Sequence of the second protein:
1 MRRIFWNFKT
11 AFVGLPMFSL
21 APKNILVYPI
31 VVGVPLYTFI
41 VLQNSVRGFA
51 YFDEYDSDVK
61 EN

Sequence of the first protein:
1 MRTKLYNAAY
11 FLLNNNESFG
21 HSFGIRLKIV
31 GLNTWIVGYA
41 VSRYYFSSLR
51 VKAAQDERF

Residue-level contacts at the interface:
Residue T10 in the second protein is in contact with residue N15 in the first protein (closest heavy-atom distance 3.1 Å).
Residue N24 in the second protein is in contact with residue K28 in the first protein (closest heavy-atom distance 3.2 Å).
Residue V13 in the second protein interacts with residue Y10 in the first protein (closest heavy-atom distance 3.7 Å).
Residue A11 in the second protein contacts residue L12 in the first protein (closest heavy-atom distance 4.4 Å).
Residue Y28 in the second protein is in contact with residue K28 in the first protein (closest heavy-atom distance 3.9 Å).
Residue A11 in the second protein is in contact with residue Y10 in the first protein (closest heavy-atom distance 3.5 Å).
Residue W6 in the second protein is in contact with residue L12 in the first protein (closest heavy-atom distance 3.8 Å).
Residue T10 in the second protein contacts residue L13 in the first protein (closest heavy-atom distance 3.9 Å).
Residue F12 in the second protein contacts residue F19 in the first protein (closest heavy-atom distance 3.4 Å).
Residue V13 in the second protein contacts residue F11 in the first protein (closest heavy-atom distance 4.2 Å).
Residue I25 in the second protein interacts with residue G31 in the first protein (closest heavy-atom distance 3.6 Å).
Residue L20 in the second protein contacts residue F23 in the first protein (closest heavy-atom distance 4.6 Å).
Residue F12 in the second protein interacts with residue F23 in the first protein (closest heavy-atom distance 4.1 Å).
Residue F12 in the second protein contacts residue N14 in the first protein (closest heavy-atom distance 5.0 Å).
Residue A11 in the second protein contacts residue F11 in the first protein (closest heavy-atom distance 3.4 Å).
Residue I25 in the second protein is in contact with residue L27 in the first protein (closest heavy-atom distance 3.8 Å).
Residue P29 in the second protein interacts with residue L32 in the first protein (closest heavy-atom distance 4.5 Å).
Residue N24 in the second protein interacts with residue L27 in the first protein (closest heavy-atom distance 3.9 Å).
Residue A21 in the second protein contacts residue L27 in the first protein (closest heavy-atom distance 3.7 Å).
Residue I25 in the second protein interacts with residue L32 in the first protein (closest heavy-atom distance 4.5 Å).
Residue F5 in the second protein interacts with residue L12 in the first protein (closest heavy-atom distance 3.5 Å).
Residue F12 in the second protein contacts residue L13 in the first protein (closest heavy-atom distance 3.5 Å).
Residue N24 in the second protein is in contact with residue G20 in the first protein (closest heavy-atom distance 5.0 Å).
Residue T10 in the second protein contacts residue N14 in the first protein (closest heavy-atom distance 4.0 Å).
Residue P29 in the second protein interacts with residue G31 in the first protein (closest heavy-atom distance 4.3 Å).
Residue V27 in the second protein interacts with residue K28 in the first protein (closest heavy-atom distance 4.0 Å).
Residue N7 in the second protein interacts with residue F11 in the first protein (closest heavy-atom distance 3.1 Å).
Residue P29 in the second protein interacts with residue W35 in the first protein (closest heavy-atom distance 3.8 Å).
Residue Y28 in the second protein is in contact with residue L32 in the first protein (closest heavy-atom distance 4.0 Å).
Residue F12 in the second protein contacts residue N15 in the first protein (closest heavy-atom distance 3.4 Å).
Residue Y28 in the second protein is in contact with residue I29 in the first protein (closest heavy-atom distance 4.1 Å).
Residue L20 in the second protein contacts residue L27 in the first protein (closest heavy-atom distance 5.0 Å).
Residue A11 in the second protein interacts with residue L13 in the first protein (closest heavy-atom distance 3.4 Å).
Residue L20 in the second protein contacts residue G24 in the first protein (closest heavy-atom distance 4.7 Å).
Residue N24 in the second protein is in contact with residue G24 in the first protein (closest heavy-atom distance 3.3 Å).
Residue N7 in the second protein contacts residue N14 in the first protein (closest heavy-atom distance 4.8 Å).
Residue Y28 in the second protein is in contact with residue W35 in the first protein (closest heavy-atom distance 4.4 Å).
Residue F5 in the second protein contacts residue F11 in the first protein (closest heavy-atom distance 3.5 Å).
Residue F5 in the second protein contacts residue N7 in the first protein (closest heavy-atom distance 4.3 Å).
Residue I25 in the second protein is in contact with residue K28 in the first protein (closest heavy-atom distance 4.6 Å).
Residue A11 in the second protein interacts with residue N15 in the first protein (closest heavy-atom distance 4.6 Å).
Residue G33 in the second protein interacts with residue W35 in the first protein (closest heavy-atom distance 3.7 Å).
Residue F12 in the second protein is in contact with residue Y10 in the first protein (closest heavy-atom distance 3.6 Å).
Residue F12 in the second protein is in contact with residue G20 in the first protein (closest heavy-atom distance 4.0 Å).
Residue V32 in the second protein is in contact with residue W35 in the first protein (closest heavy-atom distance 4.7 Å).
Residue I4 in the second protein is in contact with residue F11 in the first protein (closest heavy-atom distance 4.4 Å).
Residue P16 in the second protein contacts residue N15 in the first protein (closest heavy-atom distance 3.3 Å).
Residue W6 in the second protein interacts with residue F11 in the first protein (closest heavy-atom distance 3.4 Å).
Residue M17 in the second protein is in contact with residue F23 in the first protein (closest heavy-atom distance 3.5 Å).
Residue N7 in the second protein is in contact with residue L12 in the first protein (closest heavy-atom distance 4.1 Å).
Residue L20 in the second protein interacts with residue G20 in the first protein (closest heavy-atom distance 4.0 Å).

This data describes a binding interaction between two proteins.